Sequence of chain B:
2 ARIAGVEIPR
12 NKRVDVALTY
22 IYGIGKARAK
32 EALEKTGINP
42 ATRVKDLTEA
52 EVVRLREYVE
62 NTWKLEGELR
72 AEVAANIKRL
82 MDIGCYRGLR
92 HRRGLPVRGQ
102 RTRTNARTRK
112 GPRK

Interface contacts:
Residue L81 in chain B interacts with residue H69 in chain A (closest heavy-atom distance 4.9 Å).
Residue Y87 in chain B interacts with residue G72 in chain A (closest heavy-atom distance 4.0 Å).
Residue G85 in chain B interacts with residue F74 in chain A (closest heavy-atom distance 4.4 Å).
Residue L81 in chain B interacts with residue T63 in chain A (closest heavy-atom distance 3.9 Å).
Residue Y87 in chain B is in contact with residue F74 in chain A (closest heavy-atom distance 4.4 Å).
Residue R88 in chain B interacts with residue E73 in chain A (closest heavy-atom distance 3.8 Å).
Residue I84 in chain B interacts with residue M66 in chain A (closest heavy-atom distance 4.0 Å).
Residue C86 in chain B is in contact with residue A75 in chain A (closest heavy-atom distance 4.8 Å).
Residue R80 in chain B contacts residue H69 in chain A (closest heavy-atom distance 4.4 Å).
Residue R94 in chain B contacts residue Y80 in chain A (closest heavy-atom distance 4.9 Å).
Residue R91 in chain B interacts with residue R78 in chain A (closest heavy-atom distance 4.9 Å).
Residue G85 in chain B interacts with residue P76 in chain A (closest heavy-atom distance 4.7 Å).
Residue C86 in chain B is in contact with residue E73 in chain A (closest heavy-atom distance 3.0 Å).
Residue L90 in chain B contacts residue P76 in chain A (closest heavy-atom distance 4.7 Å).
Residue Y87 in chain B contacts residue R78 in chain A (closest heavy-atom distance 4.0 Å).
Residue Y87 in chain B contacts residue T77 in chain A (closest heavy-atom distance 2.8 Å).
Residue Y87 in chain B contacts residue P76 in chain A (closest heavy-atom distance 4.3 Å).
Residue C86 in chain B is in contact with residue H69 in chain A (closest heavy-atom distance 4.2 Å).
Residue G85 in chain B is in contact with residue E73 in chain A (closest heavy-atom distance 4.8 Å).
Residue Y87 in chain B contacts residue A75 in chain A (closest heavy-atom distance 3.2 Å).
Residue Y87 in chain B is in contact with residue E73 in chain A (closest heavy-atom distance 2.2 Å).
Residue I84 in chain B interacts with residue F74 in chain A (closest heavy-atom distance 4.8 Å).
Residue I84 in chain B contacts residue T63 in chain A (closest heavy-atom distance 5.0 Å).
Residue I84 in chain B interacts with residue H69 in chain A (closest heavy-atom distance 3.9 Å).
Residue L81 in chain B interacts with residue M66 in chain A (closest heavy-atom distance 4.5 Å).
Residue L81 in chain B is in contact with residue N65 in chain A (closest heavy-atom distance 4.6 Å).
Residue G85 in chain B contacts residue A75 in chain A (closest heavy-atom distance 4.7 Å).
Residue C86 in chain B is in contact with residue F74 in chain A (closest heavy-atom distance 3.2 Å).

The following describes two proteins that form a bound complex.

Sequence of chain A:
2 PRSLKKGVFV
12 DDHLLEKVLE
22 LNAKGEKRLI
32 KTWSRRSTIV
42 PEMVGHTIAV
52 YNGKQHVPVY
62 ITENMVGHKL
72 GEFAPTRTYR